These two protein chains interact to form a complex.

Sequence of chain A:
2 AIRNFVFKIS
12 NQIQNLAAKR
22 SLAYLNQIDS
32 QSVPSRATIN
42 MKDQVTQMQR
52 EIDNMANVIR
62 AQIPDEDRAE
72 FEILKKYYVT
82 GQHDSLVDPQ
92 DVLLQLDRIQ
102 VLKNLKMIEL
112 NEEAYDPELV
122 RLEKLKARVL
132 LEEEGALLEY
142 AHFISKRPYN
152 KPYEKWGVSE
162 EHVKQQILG

Contacts between the two chains:
Residue D92 in chain B is in contact with residue R51 in chain A (closest heavy-atom distance 4.3 Å).
Residue N89 in chain B interacts with residue A62 in chain A (closest heavy-atom distance 4.6 Å).
Residue Q91 in chain B interacts with residue N55 in chain A (closest heavy-atom distance 4.6 Å).
Residue N89 in chain B interacts with residue N58 in chain A (closest heavy-atom distance 3.8 Å).
Residue N89 in chain B interacts with residue V59 in chain A (closest heavy-atom distance 3.9 Å).
Residue N89 in chain B is in contact with residue N55 in chain A (closest heavy-atom distance 4.1 Å).
Residue I90 in chain B is in contact with residue N55 in chain A (closest heavy-atom distance 4.7 Å).

Sequence of chain B:
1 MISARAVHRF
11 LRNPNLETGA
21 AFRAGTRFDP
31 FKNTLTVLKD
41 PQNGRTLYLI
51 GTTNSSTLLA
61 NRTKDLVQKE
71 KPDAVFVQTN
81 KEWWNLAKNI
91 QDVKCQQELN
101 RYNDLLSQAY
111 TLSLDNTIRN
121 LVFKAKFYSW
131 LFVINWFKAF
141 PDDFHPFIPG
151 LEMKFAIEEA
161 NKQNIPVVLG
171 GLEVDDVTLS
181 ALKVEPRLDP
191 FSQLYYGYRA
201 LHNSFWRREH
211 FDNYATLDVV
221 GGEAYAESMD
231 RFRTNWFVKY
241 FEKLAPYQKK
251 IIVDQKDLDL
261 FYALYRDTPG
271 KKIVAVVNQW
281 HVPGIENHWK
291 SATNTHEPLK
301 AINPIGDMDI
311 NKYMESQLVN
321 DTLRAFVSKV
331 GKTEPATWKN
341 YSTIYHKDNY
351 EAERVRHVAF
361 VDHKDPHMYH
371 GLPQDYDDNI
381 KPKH